Sequence of the first protein:
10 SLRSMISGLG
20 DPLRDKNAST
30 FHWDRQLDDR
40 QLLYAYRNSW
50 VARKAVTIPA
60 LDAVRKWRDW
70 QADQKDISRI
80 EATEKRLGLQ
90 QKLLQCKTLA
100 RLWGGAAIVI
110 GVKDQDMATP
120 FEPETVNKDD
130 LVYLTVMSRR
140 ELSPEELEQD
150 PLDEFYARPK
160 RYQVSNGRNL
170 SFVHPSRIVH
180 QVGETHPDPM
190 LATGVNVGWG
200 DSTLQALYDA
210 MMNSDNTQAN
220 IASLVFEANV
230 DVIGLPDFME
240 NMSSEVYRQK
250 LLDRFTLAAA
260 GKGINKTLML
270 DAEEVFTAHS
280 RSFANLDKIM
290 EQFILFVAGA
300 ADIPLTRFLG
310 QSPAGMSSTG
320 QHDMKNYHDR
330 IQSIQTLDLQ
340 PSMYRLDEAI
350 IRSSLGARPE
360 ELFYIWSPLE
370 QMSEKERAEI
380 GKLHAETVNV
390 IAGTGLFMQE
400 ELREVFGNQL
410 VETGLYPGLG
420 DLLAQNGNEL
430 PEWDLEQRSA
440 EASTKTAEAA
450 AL

This data describes a binding interaction between two proteins.

Sequence of the second protein:
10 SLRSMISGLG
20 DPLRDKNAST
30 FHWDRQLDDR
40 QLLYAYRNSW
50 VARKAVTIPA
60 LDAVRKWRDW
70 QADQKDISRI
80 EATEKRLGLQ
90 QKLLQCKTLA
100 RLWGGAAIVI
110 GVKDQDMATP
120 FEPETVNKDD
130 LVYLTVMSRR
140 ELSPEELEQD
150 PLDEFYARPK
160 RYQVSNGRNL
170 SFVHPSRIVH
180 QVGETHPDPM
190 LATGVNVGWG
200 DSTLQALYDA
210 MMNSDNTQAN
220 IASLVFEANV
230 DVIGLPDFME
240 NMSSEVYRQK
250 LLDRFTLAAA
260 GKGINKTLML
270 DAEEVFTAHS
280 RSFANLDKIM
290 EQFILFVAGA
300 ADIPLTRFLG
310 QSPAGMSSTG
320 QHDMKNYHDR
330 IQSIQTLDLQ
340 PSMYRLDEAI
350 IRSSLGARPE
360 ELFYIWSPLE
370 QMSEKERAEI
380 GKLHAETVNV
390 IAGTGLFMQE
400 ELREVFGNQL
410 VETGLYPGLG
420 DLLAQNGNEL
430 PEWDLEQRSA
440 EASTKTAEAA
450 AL

Residue-level contacts at the interface:
Residue T305 in the second protein is in contact with residue N325 in the first protein (closest heavy-atom distance 2.7 Å).
Residue M323 in the second protein is in contact with residue N325 in the first protein (closest heavy-atom distance 3.2 Å).
Residue E373 in the second protein interacts with residue M371 in the first protein (closest heavy-atom distance 3.3 Å).
Residue H31 in the second protein interacts with residue R12 in the first protein (closest heavy-atom distance 2.9 Å).
Residue Q370 in the second protein contacts residue K324 in the first protein (closest heavy-atom distance 3.1 Å).
Residue I263 in the second protein contacts residue F225 in the first protein (closest heavy-atom distance 3.4 Å).
Residue W432 in the second protein contacts residue G394 in the first protein (closest heavy-atom distance 3.1 Å).
Residue K53 in the second protein is in contact with residue G298 in the first protein (closest heavy-atom distance 3.3 Å).
Residue Q370 in the second protein contacts residue D328 in the first protein (closest heavy-atom distance 2.9 Å).
Residue R306 in the second protein interacts with residue D301 in the first protein (closest heavy-atom distance 3.3 Å).
Residue Q217 in the second protein interacts with residue F295 in the first protein (closest heavy-atom distance 3.2 Å).
Residue L267 in the second protein contacts residue I232 in the first protein (closest heavy-atom distance 3.3 Å).
Residue L267 in the second protein interacts with residue D230 in the first protein (closest heavy-atom distance 3.2 Å).
Residue A384 in the second protein is in contact with residue V389 in the first protein (closest heavy-atom distance 3.3 Å).
Residue Y43 in the second protein is in contact with residue W32 in the first protein (closest heavy-atom distance 3.2 Å).
Residue Y415 in the second protein interacts with residue T386 in the first protein (closest heavy-atom distance 3.2 Å).
Residue S372 in the second protein interacts with residue E369 in the first protein (closest heavy-atom distance 3.2 Å).
Residue R139 in the second protein interacts with residue D187 in the first protein (closest heavy-atom distance 3.1 Å).
Residue R402 in the second protein contacts residue L395 in the first protein (closest heavy-atom distance 3.4 Å).
Residue N215 in the second protein contacts residue F30 in the first protein (closest heavy-atom distance 3.2 Å).
Residue Q398 in the second protein is in contact with residue L395 in the first protein (closest heavy-atom distance 3.3 Å).
Residue D270 in the second protein interacts with residue P235 in the first protein (closest heavy-atom distance 2.9 Å).
Residue L269 in the second protein interacts with residue L234 in the first protein (closest heavy-atom distance 3.2 Å).
Residue R52 in the second protein is in contact with residue E183 in the first protein (closest heavy-atom distance 3.4 Å).
Residue K261 in the second protein contacts residue E226 in the first protein (closest heavy-atom distance 3.2 Å).
Residue Q310 in the second protein interacts with residue S316 in the first protein (closest heavy-atom distance 2.6 Å).
Residue D270 in the second protein contacts residue L234 in the first protein (closest heavy-atom distance 2.9 Å).
Residue P312 in the second protein interacts with residue A313 in the first protein (closest heavy-atom distance 3.3 Å).
Residue T29 in the second protein interacts with residue S13 in the first protein (closest heavy-atom distance 3.2 Å).
Residue T445 in the second protein is in contact with residue A450 in the first protein (closest heavy-atom distance 3.3 Å).
Residue R46 in the second protein interacts with residue D200 in the first protein (closest heavy-atom distance 3.0 Å).
Residue K374 in the second protein interacts with residue E378 in the first protein (closest heavy-atom distance 2.4 Å).
Residue D286 in the second protein is in contact with residue K287 in the first protein (closest heavy-atom distance 3.3 Å).
Residue Y132 in the second protein is in contact with residue L151 in the first protein (closest heavy-atom distance 3.2 Å).
Residue L269 in the second protein is in contact with residue I232 in the first protein (closest heavy-atom distance 3.1 Å).
Residue E435 in the second protein is in contact with residue T443 in the first protein (closest heavy-atom distance 3.3 Å).
Residue M136 in the second protein is in contact with residue Y155 in the first protein (closest heavy-atom distance 3.4 Å).
Residue A271 in the second protein interacts with residue L234 in the first protein (closest heavy-atom distance 2.8 Å).
Residue L98 in the second protein is in contact with residue P186 in the first protein (closest heavy-atom distance 3.3 Å).
Residue Q424 in the second protein interacts with residue E400 in the first protein (closest heavy-atom distance 3.2 Å).
Residue N47 in the second protein interacts with residue Q204 in the first protein (closest heavy-atom distance 2.6 Å).
Residue W32 in the second protein interacts with residue S10 in the first protein (closest heavy-atom distance 3.2 Å).
Residue Y43 in the second protein interacts with residue R34 in the first protein (closest heavy-atom distance 2.4 Å).
Residue L269 in the second protein contacts residue G233 in the first protein (closest heavy-atom distance 3.3 Å).
Residue D208 in the second protein interacts with residue S10 in the first protein (closest heavy-atom distance 3.3 Å).
Residue F275 in the second protein is in contact with residue H278 in the first protein (closest heavy-atom distance 3.3 Å).
Residue N228 in the second protein is in contact with residue R280 in the first protein (closest heavy-atom distance 3.2 Å).
Residue T266 in the second protein is in contact with residue D230 in the first protein (closest heavy-atom distance 3.3 Å).
Residue E435 in the second protein contacts residue A439 in the first protein (closest heavy-atom distance 2.9 Å).
Residue F282 in the second protein contacts residue N284 in the first protein (closest heavy-atom distance 3.3 Å).
Residue S311 in the second protein is in contact with residue S316 in the first protein (closest heavy-atom distance 2.4 Å).
Residue D286 in the second protein is in contact with residue I288 in the first protein (closest heavy-atom distance 3.2 Å).
Residue D33 in the second protein contacts residue R12 in the first protein (closest heavy-atom distance 2.5 Å).
Residue L418 in the second protein interacts with residue E400 in the first protein (closest heavy-atom distance 3.3 Å).
Residue N47 in the second protein is in contact with residue R34 in the first protein (closest heavy-atom distance 3.4 Å).
Residue R253 in the second protein contacts residue R247 in the first protein (closest heavy-atom distance 3.2 Å).
Residue E435 in the second protein is in contact with residue E440 in the first protein (closest heavy-atom distance 3.0 Å).
Residue N215 in the second protein interacts with residue N26 in the first protein (closest heavy-atom distance 2.4 Å).
Residue R46 in the second protein interacts with residue Q204 in the first protein (closest heavy-atom distance 3.3 Å).
Residue D322 in the second protein is in contact with residue H321 in the first protein (closest heavy-atom distance 3.1 Å).